Sequence of chain A:
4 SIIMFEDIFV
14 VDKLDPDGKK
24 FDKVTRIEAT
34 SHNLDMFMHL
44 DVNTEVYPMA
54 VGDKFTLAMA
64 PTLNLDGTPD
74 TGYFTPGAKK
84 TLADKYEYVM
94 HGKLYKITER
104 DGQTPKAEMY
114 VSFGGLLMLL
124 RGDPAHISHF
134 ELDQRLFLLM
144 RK

This data describes a binding interaction between two proteins.

Sequence of chain B:
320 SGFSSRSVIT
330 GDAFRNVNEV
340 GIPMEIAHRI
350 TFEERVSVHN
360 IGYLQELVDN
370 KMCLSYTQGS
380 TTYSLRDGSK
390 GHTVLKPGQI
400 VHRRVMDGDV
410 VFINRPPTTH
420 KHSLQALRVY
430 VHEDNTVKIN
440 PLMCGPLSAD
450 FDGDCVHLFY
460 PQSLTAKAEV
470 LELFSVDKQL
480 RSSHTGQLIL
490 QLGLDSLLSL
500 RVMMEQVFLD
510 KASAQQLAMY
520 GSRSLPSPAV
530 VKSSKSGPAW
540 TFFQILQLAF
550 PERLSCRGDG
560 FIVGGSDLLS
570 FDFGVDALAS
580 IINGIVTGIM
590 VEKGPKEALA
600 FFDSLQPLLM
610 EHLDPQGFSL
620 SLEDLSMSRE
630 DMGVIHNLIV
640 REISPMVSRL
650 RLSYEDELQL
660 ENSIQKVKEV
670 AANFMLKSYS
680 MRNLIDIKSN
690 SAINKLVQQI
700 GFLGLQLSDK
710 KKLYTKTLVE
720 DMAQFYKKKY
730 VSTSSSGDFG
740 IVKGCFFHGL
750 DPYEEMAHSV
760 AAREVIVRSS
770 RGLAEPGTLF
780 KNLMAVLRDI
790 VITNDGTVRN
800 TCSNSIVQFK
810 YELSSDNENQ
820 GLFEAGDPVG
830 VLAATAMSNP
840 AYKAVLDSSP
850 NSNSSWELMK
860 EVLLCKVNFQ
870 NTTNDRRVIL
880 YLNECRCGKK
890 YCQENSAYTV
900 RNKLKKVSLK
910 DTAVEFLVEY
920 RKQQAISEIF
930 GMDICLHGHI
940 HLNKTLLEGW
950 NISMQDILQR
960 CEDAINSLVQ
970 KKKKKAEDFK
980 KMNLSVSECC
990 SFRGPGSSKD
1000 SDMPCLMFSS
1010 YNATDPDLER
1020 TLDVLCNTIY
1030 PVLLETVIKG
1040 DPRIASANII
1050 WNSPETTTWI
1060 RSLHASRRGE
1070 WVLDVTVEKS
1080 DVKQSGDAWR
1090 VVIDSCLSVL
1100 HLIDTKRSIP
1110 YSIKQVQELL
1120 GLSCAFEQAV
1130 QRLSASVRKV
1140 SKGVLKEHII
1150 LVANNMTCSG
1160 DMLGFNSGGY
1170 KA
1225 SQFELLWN

Residue-level contacts at the interface:
Residue S533 in chain B is in contact with residue E90 in chain A (closest heavy-atom distance 3.9 Å).
Residue V530 in chain B is in contact with residue T78 in chain A (closest heavy-atom distance 3.8 Å).
Residue M503 in chain B interacts with residue F24 in chain A (closest heavy-atom distance 3.8 Å).
Residue F542 in chain B interacts with residue G118 in chain A (closest heavy-atom distance 3.6 Å).
Residue S532 in chain B is in contact with residue E90 in chain A (closest heavy-atom distance 3.6 Å).
Residue S535 in chain B is in contact with residue V49 in chain A (closest heavy-atom distance 4.0 Å).
Residue E504 in chain B contacts residue D25 in chain A (closest heavy-atom distance 3.8 Å).
Residue L568 in chain B contacts residue G117 in chain A (closest heavy-atom distance 4.3 Å).
Residue V530 in chain B interacts with residue V92 in chain A (closest heavy-atom distance 3.3 Å).
Residue L567 in chain B is in contact with residue G117 in chain A (closest heavy-atom distance 4.3 Å).
Residue V530 in chain B contacts residue H94 in chain A (closest heavy-atom distance 4.4 Å).
Residue F542 in chain B is in contact with residue G117 in chain A (closest heavy-atom distance 3.3 Å).
Residue K531 in chain B contacts residue Y91 in chain A (closest heavy-atom distance 4.3 Å).
Residue F507 in chain B is in contact with residue K26 in chain A (closest heavy-atom distance 3.8 Å).
Residue F507 in chain B interacts with residue V27 in chain A (closest heavy-atom distance 4.0 Å).
Residue S569 in chain B interacts with residue L120 in chain A (closest heavy-atom distance 3.4 Å).
Residue F572 in chain B contacts residue F24 in chain A (closest heavy-atom distance 4.0 Å).
Residue F507 in chain B is in contact with residue N46 in chain A (closest heavy-atom distance 3.3 Å).
Residue L568 in chain B is in contact with residue L120 in chain A (closest heavy-atom distance 4.5 Å).
Residue D566 in chain B contacts residue K96 in chain A (closest heavy-atom distance 3.9 Å).
Residue K531 in chain B contacts residue D87 in chain A (closest heavy-atom distance 4.6 Å).
Residue V506 in chain B interacts with residue F24 in chain A (closest heavy-atom distance 4.0 Å).
Residue L568 in chain B interacts with residue K96 in chain A (closest heavy-atom distance 3.7 Å).
Residue L568 in chain B contacts residue G118 in chain A (closest heavy-atom distance 3.7 Å).
Residue P527 in chain B contacts residue Y76 in chain A (closest heavy-atom distance 3.6 Å).
Residue V506 in chain B is in contact with residue K26 in chain A (closest heavy-atom distance 3.7 Å).
Residue S526 in chain B is in contact with residue H94 in chain A (closest heavy-atom distance 4.0 Å).
Residue A528 in chain B contacts residue M93 in chain A (closest heavy-atom distance 3.3 Å).
Residue K534 in chain B contacts residue E48 in chain A (closest heavy-atom distance 4.5 Å).
Residue V529 in chain B is in contact with residue V92 in chain A (closest heavy-atom distance 3.9 Å).
Residue V506 in chain B interacts with residue V27 in chain A (closest heavy-atom distance 3.9 Å).
Residue K531 in chain B contacts residue Y89 in chain A (closest heavy-atom distance 4.0 Å).
Residue L568 in chain B contacts residue S115 in chain A (closest heavy-atom distance 3.2 Å).
Residue E504 in chain B interacts with residue K26 in chain A (closest heavy-atom distance 3.4 Å).
Residue K534 in chain B contacts residue V49 in chain A (closest heavy-atom distance 2.6 Å).
Residue I561 in chain B interacts with residue Y98 in chain A (closest heavy-atom distance 4.7 Å).
Residue W539 in chain B is in contact with residue Y76 in chain A (closest heavy-atom distance 3.9 Å).
Residue A528 in chain B interacts with residue H94 in chain A (closest heavy-atom distance 2.9 Å).
Residue P527 in chain B interacts with residue H94 in chain A (closest heavy-atom distance 3.8 Å).
Residue V529 in chain B is in contact with residue M93 in chain A (closest heavy-atom distance 3.8 Å).
Residue Q514 in chain B contacts residue Y76 in chain A (closest heavy-atom distance 3.8 Å).
Residue S532 in chain B contacts residue Y91 in chain A (closest heavy-atom distance 4.7 Å).
Residue A528 in chain B is in contact with residue F116 in chain A (closest heavy-atom distance 3.4 Å).
Residue L568 in chain B is in contact with residue Y98 in chain A (closest heavy-atom distance 4.0 Å).
Residue Q543 in chain B interacts with residue G117 in chain A (closest heavy-atom distance 3.6 Å).
Residue V529 in chain B contacts residue Y91 in chain A (closest heavy-atom distance 3.8 Å).
Residue K531 in chain B interacts with residue T78 in chain A (closest heavy-atom distance 4.4 Å).
Residue Q505 in chain B is in contact with residue K26 in chain A (closest heavy-atom distance 4.0 Å).
Residue F572 in chain B is in contact with residue K23 in chain A (closest heavy-atom distance 3.1 Å).
Residue D566 in chain B is in contact with residue Q137 in chain A (closest heavy-atom distance 4.1 Å).
Residue T540 in chain B interacts with residue F116 in chain A (closest heavy-atom distance 4.4 Å).
Residue Q543 in chain B is in contact with residue F116 in chain A (closest heavy-atom distance 4.2 Å).
Residue T540 in chain B is in contact with residue G117 in chain A (closest heavy-atom distance 3.0 Å).
Residue V530 in chain B contacts residue M93 in chain A (closest heavy-atom distance 4.0 Å).
Residue K531 in chain B is in contact with residue V92 in chain A (closest heavy-atom distance 3.0 Å).
Residue S532 in chain B is in contact with residue V49 in chain A (closest heavy-atom distance 3.9 Å).
Residue K531 in chain B interacts with residue E90 in chain A (closest heavy-atom distance 3.5 Å).
Residue F507 in chain B is in contact with residue L119 in chain A (closest heavy-atom distance 4.4 Å).
Residue G563 in chain B is in contact with residue K96 in chain A (closest heavy-atom distance 3.2 Å).
Residue K534 in chain B contacts residue Y50 in chain A (closest heavy-atom distance 4.5 Å).